Sequence of the first protein:
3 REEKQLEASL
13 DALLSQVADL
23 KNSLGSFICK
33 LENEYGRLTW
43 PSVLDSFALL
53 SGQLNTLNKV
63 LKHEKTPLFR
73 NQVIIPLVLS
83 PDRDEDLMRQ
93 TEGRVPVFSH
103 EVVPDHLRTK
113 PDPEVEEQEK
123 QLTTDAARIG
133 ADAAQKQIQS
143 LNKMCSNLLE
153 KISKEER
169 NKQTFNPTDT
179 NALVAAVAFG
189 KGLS

Contacts between the two chains:
Residue F124 in the second protein contacts residue V80 in the first protein (closest heavy-atom distance 3.6 Å).
Residue R120 in the second protein interacts with residue D13 in the first protein (closest heavy-atom distance 3.0 Å).
Residue Y113 in the second protein interacts with residue L16 in the first protein (closest heavy-atom distance 3.6 Å).
Residue F124 in the second protein interacts with residue P78 in the first protein (closest heavy-atom distance 3.7 Å).
Residue D114 in the second protein is in contact with residue V97 in the first protein (closest heavy-atom distance 3.0 Å).
Residue C110 in the second protein interacts with residue K23 in the first protein (closest heavy-atom distance 3.8 Å).
Residue Y113 in the second protein is in contact with residue K23 in the first protein (closest heavy-atom distance 3.5 Å).
Residue T126 in the second protein is in contact with residue V75 in the first protein (closest heavy-atom distance 3.4 Å).
Residue L106 in the second protein interacts with residue I30 in the first protein (closest heavy-atom distance 3.9 Å).
Residue F124 in the second protein is in contact with residue F100 in the first protein (closest heavy-atom distance 3.5 Å).
Residue L102 in the second protein interacts with residue L26 in the first protein (closest heavy-atom distance 3.7 Å).
Residue K123 in the second protein interacts with residue D88 in the first protein (closest heavy-atom distance 3.7 Å).
Residue L102 in the second protein interacts with residue F29 in the first protein (closest heavy-atom distance 3.6 Å).
Residue L92 in the second protein interacts with residue E34 in the first protein (closest heavy-atom distance 3.8 Å).
Residue V111 in the second protein contacts residue H108 in the first protein (closest heavy-atom distance 3.6 Å).
Residue L116 in the second protein interacts with residue L12 in the first protein (closest heavy-atom distance 3.8 Å).
Residue D128 in the second protein interacts with residue V75 in the first protein (closest heavy-atom distance 3.2 Å).
Residue I118 in the second protein interacts with residue Q92 in the first protein (closest heavy-atom distance 3.8 Å).
Residue L116 in the second protein contacts residue L16 in the first protein (closest heavy-atom distance 3.7 Å).
Residue Q142 in the second protein contacts residue I140 in the first protein (closest heavy-atom distance 3.7 Å).
Residue Q132 in the second protein is in contact with residue R72 in the first protein (closest heavy-atom distance 2.5 Å).
Residue T126 in the second protein contacts residue L79 in the first protein (closest heavy-atom distance 3.5 Å).
Residue K150 in the second protein is in contact with residue L143 in the first protein (closest heavy-atom distance 3.5 Å).
Residue P129 in the second protein interacts with residue N73 in the first protein (closest heavy-atom distance 3.6 Å).
Residue M125 in the second protein interacts with residue I76 in the first protein (closest heavy-atom distance 3.6 Å).
Residue M125 in the second protein contacts residue I77 in the first protein (closest heavy-atom distance 3.3 Å).
Residue T126 in the second protein contacts residue I76 in the first protein (closest heavy-atom distance 3.6 Å).
Residue R99 in the second protein contacts residue I30 in the first protein (closest heavy-atom distance 3.8 Å).
Residue D121 in the second protein is in contact with residue Q92 in the first protein (closest heavy-atom distance 3.8 Å).
Residue K122 in the second protein contacts residue L79 in the first protein (closest heavy-atom distance 3.3 Å).
Residue L146 in the second protein interacts with residue A136 in the first protein (closest heavy-atom distance 3.5 Å).
Residue L146 in the second protein is in contact with residue I140 in the first protein (closest heavy-atom distance 3.8 Å).
Residue P94 in the second protein interacts with residue Y37 in the first protein (closest heavy-atom distance 3.3 Å).
Residue V130 in the second protein interacts with residue V75 in the first protein (closest heavy-atom distance 3.7 Å).
Residue V119 in the second protein interacts with residue I76 in the first protein (closest heavy-atom distance 3.8 Å).
Residue T126 in the second protein is in contact with residue I77 in the first protein (closest heavy-atom distance 2.4 Å).
Residue S117 in the second protein contacts residue Q92 in the first protein (closest heavy-atom distance 3.0 Å).
Residue L92 in the second protein contacts residue L33 in the first protein (closest heavy-atom distance 3.6 Å).
Residue M109 in the second protein contacts residue V19 in the first protein (closest heavy-atom distance 3.6 Å).
Residue F124 in the second protein interacts with residue D86 in the first protein (closest heavy-atom distance 3.4 Å).
Residue V130 in the second protein is in contact with residue N73 in the first protein (closest heavy-atom distance 2.8 Å).
Residue L92 in the second protein is in contact with residue Y37 in the first protein (closest heavy-atom distance 3.5 Å).
Residue L146 in the second protein interacts with residue Q139 in the first protein (closest heavy-atom distance 3.8 Å).
Residue M109 in the second protein contacts residue L22 in the first protein (closest heavy-atom distance 3.7 Å).
Residue D114 in the second protein contacts residue H108 in the first protein (closest heavy-atom distance 3.0 Å).
Residue L102 in the second protein contacts residue I30 in the first protein (closest heavy-atom distance 3.8 Å).
Residue R99 in the second protein interacts with residue E34 in the first protein (closest heavy-atom distance 3.1 Å).
Residue L127 in the second protein is in contact with residue V75 in the first protein (closest heavy-atom distance 3.3 Å).
Residue L127 in the second protein is in contact with residue Q74 in the first protein (closest heavy-atom distance 3.5 Å).
Residue M125 in the second protein contacts residue P78 in the first protein (closest heavy-atom distance 3.7 Å).
Residue W95 in the second protein interacts with residue Y37 in the first protein (closest heavy-atom distance 3.5 Å).
Residue F124 in the second protein contacts residue L89 in the first protein (closest heavy-atom distance 3.6 Å).
Residue S117 in the second protein contacts residue L16 in the first protein (closest heavy-atom distance 3.9 Å).
Residue R120 in the second protein contacts residue L16 in the first protein (closest heavy-atom distance 3.5 Å).
Residue D128 in the second protein contacts residue Q74 in the first protein (closest heavy-atom distance 3.9 Å).
Residue I147 in the second protein contacts residue L124 in the first protein (closest heavy-atom distance 3.8 Å).
Residue D114 in the second protein is in contact with residue T93 in the first protein (closest heavy-atom distance 3.5 Å).
Residue D128 in the second protein is in contact with residue N73 in the first protein (closest heavy-atom distance 3.4 Å).
Residue P129 in the second protein is in contact with residue Q74 in the first protein (closest heavy-atom distance 3.4 Å).
Residue K138 in the second protein contacts residue A128 in the first protein (closest heavy-atom distance 3.3 Å).

Sequence of the second protein:
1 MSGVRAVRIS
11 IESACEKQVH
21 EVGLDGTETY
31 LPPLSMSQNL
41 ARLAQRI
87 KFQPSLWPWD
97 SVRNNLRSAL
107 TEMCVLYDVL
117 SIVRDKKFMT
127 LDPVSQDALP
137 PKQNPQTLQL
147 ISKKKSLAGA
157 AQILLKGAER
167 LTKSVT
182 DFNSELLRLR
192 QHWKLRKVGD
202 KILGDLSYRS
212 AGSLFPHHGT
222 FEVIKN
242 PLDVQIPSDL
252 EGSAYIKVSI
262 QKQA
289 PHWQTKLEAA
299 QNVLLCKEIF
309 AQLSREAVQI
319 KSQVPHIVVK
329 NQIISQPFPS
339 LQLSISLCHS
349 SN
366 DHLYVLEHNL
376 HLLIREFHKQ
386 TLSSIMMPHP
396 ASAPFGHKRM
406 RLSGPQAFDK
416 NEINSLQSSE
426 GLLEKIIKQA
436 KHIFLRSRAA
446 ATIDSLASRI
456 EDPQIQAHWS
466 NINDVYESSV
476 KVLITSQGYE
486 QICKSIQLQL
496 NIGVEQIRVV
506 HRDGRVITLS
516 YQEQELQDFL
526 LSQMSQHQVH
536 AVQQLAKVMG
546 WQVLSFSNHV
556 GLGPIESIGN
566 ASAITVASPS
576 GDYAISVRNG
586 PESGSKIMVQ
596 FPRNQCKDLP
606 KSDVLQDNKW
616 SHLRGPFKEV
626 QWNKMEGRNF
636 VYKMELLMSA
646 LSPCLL

These two protein chains interact to form a complex.